These two protein chains interact to form a complex.

Sequence of the first protein:
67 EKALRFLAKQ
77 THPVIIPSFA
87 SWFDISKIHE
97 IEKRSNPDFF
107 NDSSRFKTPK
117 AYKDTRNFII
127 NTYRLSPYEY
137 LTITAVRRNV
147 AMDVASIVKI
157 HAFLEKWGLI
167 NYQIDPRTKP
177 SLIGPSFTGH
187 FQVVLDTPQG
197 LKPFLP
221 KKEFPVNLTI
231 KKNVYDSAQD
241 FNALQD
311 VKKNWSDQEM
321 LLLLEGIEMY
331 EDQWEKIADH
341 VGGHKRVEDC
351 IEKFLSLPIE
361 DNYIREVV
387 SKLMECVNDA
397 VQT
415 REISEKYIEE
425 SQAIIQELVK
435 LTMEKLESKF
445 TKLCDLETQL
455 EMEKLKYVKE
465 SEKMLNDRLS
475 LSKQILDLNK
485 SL

Sequence of the second protein:
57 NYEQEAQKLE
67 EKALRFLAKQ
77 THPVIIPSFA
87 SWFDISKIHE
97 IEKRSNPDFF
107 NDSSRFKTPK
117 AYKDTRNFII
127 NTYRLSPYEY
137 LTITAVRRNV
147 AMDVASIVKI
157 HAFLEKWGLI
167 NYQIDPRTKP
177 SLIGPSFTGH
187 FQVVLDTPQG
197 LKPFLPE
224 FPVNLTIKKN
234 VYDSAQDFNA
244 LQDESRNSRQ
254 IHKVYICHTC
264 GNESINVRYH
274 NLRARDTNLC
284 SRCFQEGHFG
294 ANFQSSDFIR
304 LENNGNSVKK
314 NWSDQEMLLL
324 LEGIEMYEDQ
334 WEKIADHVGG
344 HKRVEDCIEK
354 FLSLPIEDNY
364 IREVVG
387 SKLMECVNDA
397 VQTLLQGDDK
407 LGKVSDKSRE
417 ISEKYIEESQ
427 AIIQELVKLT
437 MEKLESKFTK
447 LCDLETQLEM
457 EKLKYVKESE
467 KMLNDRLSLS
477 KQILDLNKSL

Interface contacts:
Residue G196 in the second protein interacts with residue P172 in the first protein (closest heavy-atom distance 3.3 Å).
Residue C448 in the second protein interacts with residue K443 in the first protein (closest heavy-atom distance 3.2 Å).
Residue F200 in the second protein is in contact with residue D171 in the first protein (closest heavy-atom distance 3.6 Å).
Residue Q430 in the second protein contacts residue S425 in the first protein (closest heavy-atom distance 3.3 Å).
Residue Y168 in the second protein is in contact with residue D192 in the first protein (closest heavy-atom distance 2.5 Å).
Residue Q426 in the second protein interacts with residue I422 in the first protein (closest heavy-atom distance 3.3 Å).
Residue E451 in the second protein contacts residue K446 in the first protein (closest heavy-atom distance 3.2 Å).
Residue K458 in the second protein is in contact with residue Q453 in the first protein (closest heavy-atom distance 2.4 Å).
Residue L454 in the second protein interacts with residue L454 in the first protein (closest heavy-atom distance 3.3 Å).
Residue R472 in the second protein contacts residue K467 in the first protein (closest heavy-atom distance 3.5 Å).
Residue L244 in the second protein interacts with residue Q188 in the first protein (closest heavy-atom distance 3.3 Å).
Residue L178 in the second protein contacts residue Q195 in the first protein (closest heavy-atom distance 3.6 Å).
Residue V80 in the second protein interacts with residue V189 in the first protein (closest heavy-atom distance 3.6 Å).
Residue L73 in the second protein interacts with residue H186 in the first protein (closest heavy-atom distance 2.9 Å).
Residue K175 in the second protein is in contact with residue D192 in the first protein (closest heavy-atom distance 3.3 Å).
Residue V80 in the second protein interacts with residue V190 in the first protein (closest heavy-atom distance 3.0 Å).
Residue I91 in the second protein interacts with residue F183 in the first protein (closest heavy-atom distance 3.6 Å).
Residue I82 in the second protein is in contact with residue L191 in the first protein (closest heavy-atom distance 3.6 Å).
Residue M437 in the second protein is in contact with residue T436 in the first protein (closest heavy-atom distance 3.3 Å).
Residue Q195 in the second protein is in contact with residue K175 in the first protein (closest heavy-atom distance 3.4 Å).
Residue R472 in the second protein is in contact with residue E464 in the first protein (closest heavy-atom distance 3.1 Å).
Residue I82 in the second protein interacts with residue D192 in the first protein (closest heavy-atom distance 2.9 Å).
Residue K198 in the second protein interacts with residue P172 in the first protein (closest heavy-atom distance 3.3 Å).
Residue K406 in the second protein interacts with residue T399 in the first protein (closest heavy-atom distance 3.4 Å).
Residue K388 in the second protein interacts with residue L389 in the first protein (closest heavy-atom distance 3.4 Å).
Residue I81 in the second protein is in contact with residue V190 in the first protein (closest heavy-atom distance 3.5 Å).
Residue P176 in the second protein is in contact with residue L197 in the first protein (closest heavy-atom distance 3.4 Å).
Residue E451 in the second protein contacts residue K443 in the first protein (closest heavy-atom distance 2.6 Å).
Residue N242 in the second protein interacts with residue V190 in the first protein (closest heavy-atom distance 3.3 Å).
Residue I170 in the second protein is in contact with residue D192 in the first protein (closest heavy-atom distance 3.3 Å).
Residue R365 in the second protein interacts with residue K221 in the first protein (closest heavy-atom distance 3.0 Å).
Residue S84 in the second protein is in contact with residue D192 in the first protein (closest heavy-atom distance 3.3 Å).
Residue N242 in the second protein interacts with residue L197 in the first protein (closest heavy-atom distance 3.0 Å).
Residue Y461 in the second protein is in contact with residue K458 in the first protein (closest heavy-atom distance 3.6 Å).
Residue K406 in the second protein interacts with residue A396 in the first protein (closest heavy-atom distance 2.4 Å).
Residue N127 in the second protein is in contact with residue T184 in the first protein (closest heavy-atom distance 2.4 Å).
Residue L447 in the second protein interacts with residue K443 in the first protein (closest heavy-atom distance 3.6 Å).
Residue L447 in the second protein is in contact with residue L447 in the first protein (closest heavy-atom distance 3.7 Å).
Residue G196 in the second protein contacts residue R173 in the first protein (closest heavy-atom distance 3.5 Å).
Residue P176 in the second protein interacts with residue G196 in the first protein (closest heavy-atom distance 3.6 Å).
Residue I82 in the second protein interacts with residue V190 in the first protein (closest heavy-atom distance 3.2 Å).
Residue Q76 in the second protein contacts residue F187 in the first protein (closest heavy-atom distance 3.4 Å).
Residue A74 in the second protein contacts residue F187 in the first protein (closest heavy-atom distance 3.3 Å).
Residue F124 in the second protein interacts with residue P181 in the first protein (closest heavy-atom distance 3.6 Å).
Residue F241 in the second protein is in contact with residue Q188 in the first protein (closest heavy-atom distance 3.5 Å).
Residue Y235 in the second protein contacts residue Q188 in the first protein (closest heavy-atom distance 2.6 Å).
Residue F200 in the second protein contacts residue Y134 in the first protein (closest heavy-atom distance 3.5 Å).
Residue L469 in the second protein is in contact with residue E464 in the first protein (closest heavy-atom distance 3.4 Å).
Residue V462 in the second protein contacts residue E457 in the first protein (closest heavy-atom distance 3.6 Å).
Residue I82 in the second protein contacts residue V189 in the first protein (closest heavy-atom distance 3.6 Å).
Residue Q195 in the second protein interacts with residue P172 in the first protein (closest heavy-atom distance 3.4 Å).
Residue F241 in the second protein contacts residue P199 in the first protein (closest heavy-atom distance 3.5 Å).
Residue E203 in the second protein interacts with residue Q169 in the first protein (closest heavy-atom distance 2.9 Å).
Residue F444 in the second protein contacts residue L440 in the first protein (closest heavy-atom distance 3.6 Å).
Residue K458 in the second protein is in contact with residue E457 in the first protein (closest heavy-atom distance 2.9 Å).
Residue Q76 in the second protein contacts residue Q188 in the first protein (closest heavy-atom distance 2.8 Å).
Residue N127 in the second protein is in contact with residue S182 in the first protein (closest heavy-atom distance 3.3 Å).
Residue P358 in the second protein is in contact with residue F224 in the first protein (closest heavy-atom distance 3.1 Å).
Residue K413 in the second protein contacts residue T399 in the first protein (closest heavy-atom distance 3.4 Å).
Residue R472 in the second protein contacts residue M468 in the first protein (closest heavy-atom distance 3.1 Å).